Residue-level contacts at the interface:
Residue H92 in the first protein interacts with residue S7 in the second protein (closest heavy-atom distance 4.9 Å).
Residue H92 in the first protein contacts residue D3 in the second protein (closest heavy-atom distance 2.8 Å).
Residue F93 in the first protein contacts residue L2 in the second protein (closest heavy-atom distance 3.8 Å).
Residue H92 in the first protein contacts residue L2 in the second protein (closest heavy-atom distance 3.5 Å).
Residue Y94 in the first protein contacts residue D3 in the second protein (closest heavy-atom distance 3.4 Å).
Residue H92 in the first protein interacts with residue E1 in the second protein (closest heavy-atom distance 4.5 Å).
Residue F93 in the first protein contacts residue E1 in the second protein (closest heavy-atom distance 3.4 Å).
Residue F93 in the first protein is in contact with residue D3 in the second protein (closest heavy-atom distance 4.2 Å).
Residue Y94 in the first protein interacts with residue E1 in the second protein (closest heavy-atom distance 3.0 Å).
Residue H92 in the first protein interacts with residue A6 in the second protein (closest heavy-atom distance 3.8 Å).
Residue Y94 in the first protein contacts residue L2 in the second protein (closest heavy-atom distance 3.3 Å).
Residue H96 in the first protein contacts residue D3 in the second protein (closest heavy-atom distance 2.6 Å).
Residue L91 in the first protein interacts with residue D3 in the second protein (closest heavy-atom distance 2.9 Å).
Residue Y94 in the first protein is in contact with residue H4 in the second protein (closest heavy-atom distance 3.2 Å).

Sequence of the second protein:
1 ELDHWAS

The following describes two proteins that form a bound complex.

Sequence of the first protein:
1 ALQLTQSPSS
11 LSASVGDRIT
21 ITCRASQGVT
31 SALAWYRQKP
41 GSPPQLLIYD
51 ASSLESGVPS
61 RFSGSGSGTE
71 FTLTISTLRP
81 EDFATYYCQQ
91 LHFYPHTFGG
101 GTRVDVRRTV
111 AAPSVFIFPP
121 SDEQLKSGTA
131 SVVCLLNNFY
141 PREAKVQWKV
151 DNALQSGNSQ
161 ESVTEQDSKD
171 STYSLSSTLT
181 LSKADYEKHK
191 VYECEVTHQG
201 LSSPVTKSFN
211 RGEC